The following describes two proteins that form a bound complex.

Sequence of the second protein:
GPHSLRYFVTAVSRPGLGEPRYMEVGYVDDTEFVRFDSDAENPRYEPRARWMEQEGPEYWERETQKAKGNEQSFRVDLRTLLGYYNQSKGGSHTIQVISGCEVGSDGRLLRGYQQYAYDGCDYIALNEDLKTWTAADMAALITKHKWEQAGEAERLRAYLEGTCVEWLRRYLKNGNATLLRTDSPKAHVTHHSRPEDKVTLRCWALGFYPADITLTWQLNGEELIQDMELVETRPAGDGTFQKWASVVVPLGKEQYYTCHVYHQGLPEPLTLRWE

Sequence of the first protein:
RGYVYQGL

Residue-level contacts at the interface:
Residue W147 in the second protein contacts residue Q6 in the first protein (closest heavy-atom distance 3.3 Å).
Residue E152 in the second protein contacts residue Y3 in the first protein (closest heavy-atom distance 2.7 Å).
Residue T143 in the second protein interacts with residue L8 in the first protein (closest heavy-atom distance 2.9 Å).
Residue V97 in the second protein is in contact with residue Y5 in the first protein (closest heavy-atom distance 3.9 Å).
Residue D77 in the second protein is in contact with residue Q6 in the first protein (closest heavy-atom distance 3.9 Å).
Residue W147 in the second protein contacts residue L8 in the first protein (closest heavy-atom distance 3.7 Å).
Residue N70 in the second protein interacts with residue V4 in the first protein (closest heavy-atom distance 3.5 Å).
Residue S73 in the second protein interacts with residue G7 in the first protein (closest heavy-atom distance 4.4 Å).
Residue W147 in the second protein interacts with residue G7 in the first protein (closest heavy-atom distance 2.8 Å).
Residue Y59 in the second protein interacts with residue R1 in the first protein (closest heavy-atom distance 3.7 Å).
Residue E24 in the second protein is in contact with residue Y5 in the first protein (closest heavy-atom distance 4.7 Å).
Residue Y171 in the second protein interacts with residue R1 in the first protein (closest heavy-atom distance 3.0 Å).
Residue T80 in the second protein is in contact with residue L8 in the first protein (closest heavy-atom distance 3.9 Å).
Residue K146 in the second protein contacts residue L8 in the first protein (closest heavy-atom distance 2.5 Å).
Residue K66 in the second protein contacts residue G2 in the first protein (closest heavy-atom distance 2.9 Å).
Residue L81 in the second protein interacts with residue L8 in the first protein (closest heavy-atom distance 4.1 Å).
Residue R155 in the second protein interacts with residue Q6 in the first protein (closest heavy-atom distance 3.6 Å).
Residue K66 in the second protein is in contact with residue R1 in the first protein (closest heavy-atom distance 3.6 Å).
Residue D77 in the second protein contacts residue G7 in the first protein (closest heavy-atom distance 3.3 Å).
Residue R155 in the second protein contacts residue V4 in the first protein (closest heavy-atom distance 2.7 Å).
Residue S99 in the second protein interacts with residue Y5 in the first protein (closest heavy-atom distance 3.4 Å).
Residue Y84 in the second protein interacts with residue L8 in the first protein (closest heavy-atom distance 3.0 Å).
Residue N70 in the second protein is in contact with residue Y3 in the first protein (closest heavy-atom distance 2.8 Å).
Residue I95 in the second protein interacts with residue L8 in the first protein (closest heavy-atom distance 4.2 Å).
Residue L156 in the second protein is in contact with residue Y3 in the first protein (closest heavy-atom distance 3.6 Å).
Residue Y116 in the second protein contacts residue Y5 in the first protein (closest heavy-atom distance 3.6 Å).
Residue I124 in the second protein interacts with residue L8 in the first protein (closest heavy-atom distance 4.9 Å).
Residue S73 in the second protein interacts with residue Q6 in the first protein (closest heavy-atom distance 4.6 Å).
Residue K146 in the second protein interacts with residue G7 in the first protein (closest heavy-atom distance 3.7 Å).
Residue K66 in the second protein is in contact with residue V4 in the first protein (closest heavy-atom distance 3.9 Å).
Residue T163 in the second protein contacts residue R1 in the first protein (closest heavy-atom distance 4.0 Å).
Residue Y7 in the second protein contacts residue Y5 in the first protein (closest heavy-atom distance 4.1 Å).
Residue Q114 in the second protein contacts residue Y3 in the first protein (closest heavy-atom distance 3.9 Å).
Residue Q114 in the second protein interacts with residue Y5 in the first protein (closest heavy-atom distance 3.7 Å).
Residue N70 in the second protein contacts residue Y5 in the first protein (closest heavy-atom distance 3.1 Å).
Residue E152 in the second protein contacts residue Q6 in the first protein (closest heavy-atom distance 3.5 Å).
Residue K66 in the second protein contacts residue Y3 in the first protein (closest heavy-atom distance 4.2 Å).
Residue Y7 in the second protein interacts with residue G2 in the first protein (closest heavy-atom distance 3.4 Å).
Residue E63 in the second protein interacts with residue R1 in the first protein (closest heavy-atom distance 3.0 Å).
Residue T143 in the second protein is in contact with residue G7 in the first protein (closest heavy-atom distance 5.0 Å).
Residue Y159 in the second protein is in contact with residue Y3 in the first protein (closest heavy-atom distance 3.3 Å).
Residue L5 in the second protein is in contact with residue R1 in the first protein (closest heavy-atom distance 4.5 Å).
Residue S73 in the second protein is in contact with residue Y5 in the first protein (closest heavy-atom distance 4.0 Å).
Residue Y116 in the second protein contacts residue Q6 in the first protein (closest heavy-atom distance 3.8 Å).
Residue F74 in the second protein is in contact with residue Y5 in the first protein (closest heavy-atom distance 3.8 Å).
Residue Y7 in the second protein is in contact with residue R1 in the first protein (closest heavy-atom distance 3.3 Å).
Residue D77 in the second protein is in contact with residue L8 in the first protein (closest heavy-atom distance 2.6 Å).
Residue Y159 in the second protein interacts with residue G2 in the first protein (closest heavy-atom distance 2.9 Å).
Residue R155 in the second protein contacts residue Y5 in the first protein (closest heavy-atom distance 4.1 Å).
Residue R155 in the second protein interacts with residue Y3 in the first protein (closest heavy-atom distance 3.0 Å).
Residue Y116 in the second protein contacts residue L8 in the first protein (closest heavy-atom distance 3.8 Å).
Residue Y159 in the second protein is in contact with residue R1 in the first protein (closest heavy-atom distance 2.6 Å).
Residue R62 in the second protein interacts with residue R1 in the first protein (closest heavy-atom distance 3.5 Å).
Residue E58 in the second protein contacts residue R1 in the first protein (closest heavy-atom distance 4.7 Å).
Residue V9 in the second protein interacts with residue Y5 in the first protein (closest heavy-atom distance 3.5 Å).
Residue E63 in the second protein interacts with residue G2 in the first protein (closest heavy-atom distance 3.0 Å).
Residue W167 in the second protein contacts residue R1 in the first protein (closest heavy-atom distance 3.4 Å).
Residue Y22 in the second protein contacts residue Y5 in the first protein (closest heavy-atom distance 4.5 Å).
Residue Y123 in the second protein is in contact with residue L8 in the first protein (closest heavy-atom distance 4.1 Å).